This data describes a binding interaction between two proteins.

Sequence of protein 2:
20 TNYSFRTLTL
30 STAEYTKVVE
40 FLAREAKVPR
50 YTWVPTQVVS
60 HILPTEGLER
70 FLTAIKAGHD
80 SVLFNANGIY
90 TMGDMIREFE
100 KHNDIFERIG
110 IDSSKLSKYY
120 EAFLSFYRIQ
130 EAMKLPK

Sequence of protein 1:
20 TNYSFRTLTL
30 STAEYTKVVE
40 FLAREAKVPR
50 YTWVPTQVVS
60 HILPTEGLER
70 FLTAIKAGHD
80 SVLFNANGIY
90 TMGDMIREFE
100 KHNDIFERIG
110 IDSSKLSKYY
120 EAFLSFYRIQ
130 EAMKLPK

Interface contacts:
Residue L27 in protein 2 interacts with residue T26 in protein 1 (closest heavy-atom distance 3.7 Å).
Residue L123 in protein 2 contacts residue E33 in protein 1 (closest heavy-atom distance 3.9 Å).
Residue L29 in protein 2 is in contact with residue R127 in protein 1 (closest heavy-atom distance 4.0 Å).
Residue E33 in protein 2 is in contact with residue L41 in protein 1 (closest heavy-atom distance 3.5 Å).
Residue S30 in protein 2 interacts with residue S23 in protein 1 (closest heavy-atom distance 3.2 Å).
Residue K36 in protein 2 is in contact with residue Y50 in protein 1 (closest heavy-atom distance 3.3 Å).
Residue F40 in protein 2 interacts with residue K36 in protein 1 (closest heavy-atom distance 4.0 Å).
Residue T26 in protein 2 interacts with residue L27 in protein 1 (closest heavy-atom distance 3.4 Å).
Residue R127 in protein 2 contacts residue T28 in protein 1 (closest heavy-atom distance 2.9 Å).
Residue S30 in protein 2 contacts residue L123 in protein 1 (closest heavy-atom distance 3.2 Å).
Residue T31 in protein 2 is in contact with residue Y22 in protein 1 (closest heavy-atom distance 3.2 Å).
Residue S30 in protein 2 is in contact with residue F24 in protein 1 (closest heavy-atom distance 3.6 Å).
Residue A32 in protein 2 contacts residue Y22 in protein 1 (closest heavy-atom distance 3.4 Å).
Residue L27 in protein 2 is in contact with residue R25 in protein 1 (closest heavy-atom distance 4.0 Å).
Residue L29 in protein 2 is in contact with residue R25 in protein 1 (closest heavy-atom distance 2.7 Å).
Residue Y34 in protein 2 is in contact with residue L27 in protein 1 (closest heavy-atom distance 3.4 Å).
Residue E33 in protein 2 interacts with residue S124 in protein 1 (closest heavy-atom distance 3.0 Å).
Residue R25 in protein 2 interacts with residue Y34 in protein 1 (closest heavy-atom distance 3.4 Å).
Residue Y22 in protein 2 is in contact with residue S30 in protein 1 (closest heavy-atom distance 3.2 Å).
Residue K36 in protein 2 interacts with residue S124 in protein 1 (closest heavy-atom distance 3.9 Å).
Residue F40 in protein 2 is in contact with residue F40 in protein 1 (closest heavy-atom distance 3.6 Å).
Residue Y22 in protein 2 contacts residue A32 in protein 1 (closest heavy-atom distance 3.1 Å).
Residue L27 in protein 2 interacts with residue Y34 in protein 1 (closest heavy-atom distance 3.5 Å).
Residue Y50 in protein 2 is in contact with residue K36 in protein 1 (closest heavy-atom distance 2.7 Å).
Residue A32 in protein 2 is in contact with residue E120 in protein 1 (closest heavy-atom distance 3.3 Å).
Residue T26 in protein 2 is in contact with residue T28 in protein 1 (closest heavy-atom distance 3.5 Å).
Residue L41 in protein 2 contacts residue K36 in protein 1 (closest heavy-atom distance 3.7 Å).
Residue L123 in protein 2 contacts residue T28 in protein 1 (closest heavy-atom distance 3.3 Å).
Residue L27 in protein 2 is in contact with residue R127 in protein 1 (closest heavy-atom distance 3.9 Å).
Residue N102 in protein 2 interacts with residue T28 in protein 1 (closest heavy-atom distance 3.8 Å).
Residue F24 in protein 2 is in contact with residue L29 in protein 1 (closest heavy-atom distance 3.5 Å).
Residue R25 in protein 2 contacts residue L27 in protein 1 (closest heavy-atom distance 4.0 Å).
Residue T31 in protein 2 contacts residue T20 in protein 1 (closest heavy-atom distance 4.0 Å).
Residue F24 in protein 2 interacts with residue S30 in protein 1 (closest heavy-atom distance 3.5 Å).
Residue K36 in protein 2 is in contact with residue E120 in protein 1 (closest heavy-atom distance 2.6 Å).
Residue T28 in protein 2 interacts with residue R127 in protein 1 (closest heavy-atom distance 2.8 Å).
Residue S23 in protein 2 contacts residue T31 in protein 1 (closest heavy-atom distance 2.7 Å).
Residue V37 in protein 2 is in contact with residue L41 in protein 1 (closest heavy-atom distance 3.5 Å).
Residue L41 in protein 2 is in contact with residue V37 in protein 1 (closest heavy-atom distance 3.6 Å).
Residue F98 in protein 2 interacts with residue T28 in protein 1 (closest heavy-atom distance 3.1 Å).
Residue V37 in protein 2 interacts with residue V37 in protein 1 (closest heavy-atom distance 3.6 Å).
Residue Y22 in protein 2 interacts with residue T31 in protein 1 (closest heavy-atom distance 3.5 Å).
Residue R127 in protein 2 contacts residue E33 in protein 1 (closest heavy-atom distance 2.9 Å).
Residue K36 in protein 2 contacts residue F40 in protein 1 (closest heavy-atom distance 3.7 Å).
Residue L29 in protein 2 contacts residue L27 in protein 1 (closest heavy-atom distance 3.9 Å).
Residue T28 in protein 2 is in contact with residue R25 in protein 1 (closest heavy-atom distance 4.0 Å).
Residue L41 in protein 2 is in contact with residue E33 in protein 1 (closest heavy-atom distance 3.1 Å).
Residue T28 in protein 2 interacts with residue F24 in protein 1 (closest heavy-atom distance 3.8 Å).
Residue R25 in protein 2 interacts with residue L29 in protein 1 (closest heavy-atom distance 2.9 Å).
Residue L27 in protein 2 contacts residue L27 in protein 1 (closest heavy-atom distance 2.8 Å).
Residue E33 in protein 2 interacts with residue R127 in protein 1 (closest heavy-atom distance 2.7 Å).
Residue E120 in protein 2 contacts residue A32 in protein 1 (closest heavy-atom distance 3.3 Å).
Residue L29 in protein 2 contacts residue F24 in protein 1 (closest heavy-atom distance 3.6 Å).
Residue T31 in protein 2 is in contact with residue N21 in protein 1 (closest heavy-atom distance 2.9 Å).
Residue L123 in protein 2 contacts residue S30 in protein 1 (closest heavy-atom distance 3.0 Å).
Residue R127 in protein 2 is in contact with residue L27 in protein 1 (closest heavy-atom distance 3.5 Å).
Residue S30 in protein 2 contacts residue Y22 in protein 1 (closest heavy-atom distance 3.0 Å).
Residue E33 in protein 2 interacts with residue Y22 in protein 1 (closest heavy-atom distance 3.6 Å).
Residue T31 in protein 2 is in contact with residue S23 in protein 1 (closest heavy-atom distance 2.8 Å).
Residue V37 in protein 2 contacts residue F40 in protein 1 (closest heavy-atom distance 3.9 Å).